Sequence of the first protein:
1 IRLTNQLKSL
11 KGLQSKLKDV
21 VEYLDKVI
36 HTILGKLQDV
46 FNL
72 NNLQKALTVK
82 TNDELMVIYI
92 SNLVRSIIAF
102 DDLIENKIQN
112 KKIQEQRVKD

Interface contacts:
Residue V88 in the first protein interacts with residue F7 in the second protein (closest heavy-atom distance 4.3 Å).
Residue D102 in the first protein interacts with residue Y21 in the second protein (closest heavy-atom distance 4.9 Å).
Residue N93 in the first protein interacts with residue I11 in the second protein (closest heavy-atom distance 3.4 Å).
Residue L94 in the first protein is in contact with residue F13 in the second protein (closest heavy-atom distance 4.8 Å).
Residue L94 in the first protein interacts with residue R10 in the second protein (closest heavy-atom distance 2.3 Å).
Residue I89 in the first protein is in contact with residue F7 in the second protein (closest heavy-atom distance 3.1 Å).
Residue M87 in the first protein interacts with residue F7 in the second protein (closest heavy-atom distance 3.1 Å).
Residue I98 in the first protein is in contact with residue L17 in the second protein (closest heavy-atom distance 4.5 Å).
Residue N83 in the first protein interacts with residue Q4 in the second protein (closest heavy-atom distance 2.8 Å).
Residue S97 in the first protein contacts residue A14 in the second protein (closest heavy-atom distance 2.6 Å).
Residue F101 in the first protein contacts residue L17 in the second protein (closest heavy-atom distance 1.9 Å).
Residue Y90 in the first protein interacts with residue Q4 in the second protein (closest heavy-atom distance 4.9 Å).
Residue S97 in the first protein interacts with residue N15 in the second protein (closest heavy-atom distance 4.5 Å).
Residue L104 in the first protein is in contact with residue L17 in the second protein (closest heavy-atom distance 4.9 Å).
Residue Y90 in the first protein contacts residue F7 in the second protein (closest heavy-atom distance 0.7 Å).
Residue S97 in the first protein is in contact with residue I11 in the second protein (closest heavy-atom distance 5.0 Å).
Residue I105 in the first protein interacts with residue Y21 in the second protein (closest heavy-atom distance 1.9 Å).
Residue D102 in the first protein contacts residue L17 in the second protein (closest heavy-atom distance 5.0 Å).
Residue Y90 in the first protein interacts with residue K12 in the second protein (closest heavy-atom distance 3.4 Å).
Residue L94 in the first protein is in contact with residue F7 in the second protein (closest heavy-atom distance 4.6 Å).
Residue Y90 in the first protein interacts with residue E9 in the second protein (closest heavy-atom distance 2.9 Å).
Residue L94 in the first protein is in contact with residue A14 in the second protein (closest heavy-atom distance 3.2 Å).
Residue K108 in the first protein contacts residue S24 in the second protein (closest heavy-atom distance 2.0 Å).
Residue Y90 in the first protein contacts residue I11 in the second protein (closest heavy-atom distance 1.8 Å).
Residue S92 in the first protein is in contact with residue F7 in the second protein (closest heavy-atom distance 3.9 Å).
Residue M87 in the first protein contacts residue Q4 in the second protein (closest heavy-atom distance 3.6 Å).
Residue F101 in the first protein contacts residue Y21 in the second protein (closest heavy-atom distance 3.6 Å).
Residue L104 in the first protein contacts residue Y21 in the second protein (closest heavy-atom distance 0.6 Å).
Residue I91 in the first protein interacts with residue R10 in the second protein (closest heavy-atom distance 3.3 Å).
Residue N83 in the first protein is in contact with residue E1 in the second protein (closest heavy-atom distance 4.8 Å).
Residue L94 in the first protein interacts with residue I11 in the second protein (closest heavy-atom distance 3.2 Å).
Residue L86 in the first protein is in contact with residue F7 in the second protein (closest heavy-atom distance 4.5 Å).
Residue M87 in the first protein interacts with residue D2 in the second protein (closest heavy-atom distance 5.0 Å).
Residue L86 in the first protein is in contact with residue Q4 in the second protein (closest heavy-atom distance 3.7 Å).
Residue I98 in the first protein interacts with residue A14 in the second protein (closest heavy-atom distance 4.3 Å).
Residue K108 in the first protein is in contact with residue Y21 in the second protein (closest heavy-atom distance 2.9 Å).
Residue K108 in the first protein contacts residue E20 in the second protein (closest heavy-atom distance 4.9 Å).
Residue A100 in the first protein contacts residue H18 in the second protein (closest heavy-atom distance 5.0 Å).
Residue I91 in the first protein is in contact with residue F7 in the second protein (closest heavy-atom distance 1.7 Å).
Residue F101 in the first protein contacts residue H18 in the second protein (closest heavy-atom distance 3.3 Å).
Residue N93 in the first protein interacts with residue F7 in the second protein (closest heavy-atom distance 3.7 Å).
Residue E106 in the first protein contacts residue Y21 in the second protein (closest heavy-atom distance 3.9 Å).
Residue D103 in the first protein contacts residue Y21 in the second protein (closest heavy-atom distance 3.3 Å).
Residue L104 in the first protein is in contact with residue L22 in the second protein (closest heavy-atom distance 3.0 Å).
Residue Y90 in the first protein contacts residue V6 in the second protein (closest heavy-atom distance 3.6 Å).
Residue Y90 in the first protein interacts with residue R10 in the second protein (closest heavy-atom distance 2.8 Å).
Residue N107 in the first protein contacts residue Y21 in the second protein (closest heavy-atom distance 2.3 Å).
Residue F101 in the first protein is in contact with residue E20 in the second protein (closest heavy-atom distance 4.4 Å).
Residue L104 in the first protein interacts with residue H18 in the second protein (closest heavy-atom distance 3.3 Å).
Residue Y90 in the first protein contacts residue D8 in the second protein (closest heavy-atom distance 2.0 Å).
Residue M87 in the first protein contacts residue P3 in the second protein (closest heavy-atom distance 1.7 Å).

Sequence of the second protein:
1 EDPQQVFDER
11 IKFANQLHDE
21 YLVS

The following describes two proteins that form a bound complex.